Sequence of protein 2:
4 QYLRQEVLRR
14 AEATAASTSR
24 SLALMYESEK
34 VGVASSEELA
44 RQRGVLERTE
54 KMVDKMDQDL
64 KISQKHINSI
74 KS

Sequence of protein 1:
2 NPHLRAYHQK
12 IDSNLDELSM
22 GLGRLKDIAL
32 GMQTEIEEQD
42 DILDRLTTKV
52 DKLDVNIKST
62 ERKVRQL

Contacts between the two chains:
Residue V56 in protein 2 interacts with residue V51 in protein 1 (closest heavy-atom distance 3.7 Å).
Residue E15 in protein 2 interacts with residue Y8 in protein 1 (closest heavy-atom distance 2.4 Å).
Residue L63 in protein 2 interacts with residue N57 in protein 1 (closest heavy-atom distance 3.4 Å).
Residue R46 in protein 2 contacts residue E36 in protein 1 (closest heavy-atom distance 3.3 Å).
Residue Y29 in protein 2 interacts with residue E18 in protein 1 (closest heavy-atom distance 3.3 Å).
Residue E32 in protein 2 interacts with residue I29 in protein 1 (closest heavy-atom distance 4.0 Å).
Residue T21 in protein 2 contacts residue N15 in protein 1 (closest heavy-atom distance 2.9 Å).
Residue L25 in protein 2 interacts with residue N15 in protein 1 (closest heavy-atom distance 3.7 Å).
Residue V56 in protein 2 is in contact with residue L54 in protein 1 (closest heavy-atom distance 3.8 Å).
Residue T52 in protein 2 interacts with residue L47 in protein 1 (closest heavy-atom distance 4.0 Å).
Residue E32 in protein 2 interacts with residue L26 in protein 1 (closest heavy-atom distance 3.4 Å).
Residue E53 in protein 2 contacts residue L47 in protein 1 (closest heavy-atom distance 3.8 Å).
Residue S22 in protein 2 contacts residue N15 in protein 1 (closest heavy-atom distance 3.0 Å).
Residue A18 in protein 2 contacts residue N15 in protein 1 (closest heavy-atom distance 3.4 Å).
Residue E53 in protein 2 is in contact with residue I43 in protein 1 (closest heavy-atom distance 3.4 Å).
Residue M28 in protein 2 contacts residue R25 in protein 1 (closest heavy-atom distance 3.3 Å).
Residue M28 in protein 2 contacts residue L26 in protein 1 (closest heavy-atom distance 3.5 Å).
Residue I70 in protein 2 is in contact with residue T61 in protein 1 (closest heavy-atom distance 3.8 Å).
Residue E53 in protein 2 contacts residue R46 in protein 1 (closest heavy-atom distance 3.1 Å).
Residue R46 in protein 2 contacts residue E39 in protein 1 (closest heavy-atom distance 3.5 Å).
Residue Y29 in protein 2 contacts residue R25 in protein 1 (closest heavy-atom distance 3.4 Å).
Residue V56 in protein 2 is in contact with residue K50 in protein 1 (closest heavy-atom distance 3.9 Å).
Residue L11 in protein 2 contacts residue H4 in protein 1 (closest heavy-atom distance 3.6 Å).
Residue S24 in protein 2 contacts residue L19 in protein 1 (closest heavy-atom distance 3.6 Å).
Residue T17 in protein 2 interacts with residue I12 in protein 1 (closest heavy-atom distance 3.0 Å).
Residue L63 in protein 2 contacts residue L54 in protein 1 (closest heavy-atom distance 3.9 Å).
Residue L11 in protein 2 contacts residue L5 in protein 1 (closest heavy-atom distance 3.8 Å).
Residue G35 in protein 2 interacts with residue M33 in protein 1 (closest heavy-atom distance 3.2 Å).
Residue E53 in protein 2 contacts residue K50 in protein 1 (closest heavy-atom distance 3.7 Å).
Residue V36 in protein 2 interacts with residue I29 in protein 1 (closest heavy-atom distance 3.8 Å).
Residue L25 in protein 2 is in contact with residue E18 in protein 1 (closest heavy-atom distance 3.6 Å).
Residue L11 in protein 2 is in contact with residue Y8 in protein 1 (closest heavy-atom distance 3.8 Å).
Residue I70 in protein 2 interacts with residue L68 in protein 1 (closest heavy-atom distance 3.7 Å).
Residue K74 in protein 2 is in contact with residue Q67 in protein 1 (closest heavy-atom distance 3.9 Å).
Residue E32 in protein 2 contacts residue R25 in protein 1 (closest heavy-atom distance 2.6 Å).
Residue L63 in protein 2 is in contact with residue T61 in protein 1 (closest heavy-atom distance 3.6 Å).
Residue D57 in protein 2 contacts residue K50 in protein 1 (closest heavy-atom distance 3.0 Å).
Residue I70 in protein 2 is in contact with residue K64 in protein 1 (closest heavy-atom distance 4.0 Å).
Residue T21 in protein 2 is in contact with residue L16 in protein 1 (closest heavy-atom distance 3.8 Å).
Residue S38 in protein 2 interacts with residue M33 in protein 1 (closest heavy-atom distance 3.4 Å).
Residue L63 in protein 2 interacts with residue I58 in protein 1 (closest heavy-atom distance 3.5 Å).
Residue R46 in protein 2 is in contact with residue I43 in protein 1 (closest heavy-atom distance 3.6 Å).
Residue S31 in protein 2 is in contact with residue L26 in protein 1 (closest heavy-atom distance 3.8 Å).
Residue L42 in protein 2 interacts with residue Q40 in protein 1 (closest heavy-atom distance 2.7 Å).
Residue L49 in protein 2 interacts with residue L47 in protein 1 (closest heavy-atom distance 3.9 Å).
Residue D60 in protein 2 interacts with residue L54 in protein 1 (closest heavy-atom distance 3.8 Å).
Residue M28 in protein 2 is in contact with residue L19 in protein 1 (closest heavy-atom distance 3.8 Å).
Residue R46 in protein 2 contacts residue Q40 in protein 1 (closest heavy-atom distance 3.2 Å).
Residue Q67 in protein 2 interacts with residue K64 in protein 1 (closest heavy-atom distance 2.5 Å).
Residue G35 in protein 2 contacts residue I29 in protein 1 (closest heavy-atom distance 4.0 Å).
Residue A18 in protein 2 contacts residue I12 in protein 1 (closest heavy-atom distance 3.6 Å).
Residue S39 in protein 2 is in contact with residue M33 in protein 1 (closest heavy-atom distance 3.2 Å).
Residue I70 in protein 2 contacts residue V65 in protein 1 (closest heavy-atom distance 4.1 Å).
Residue A14 in protein 2 contacts residue I12 in protein 1 (closest heavy-atom distance 3.8 Å).
Residue A14 in protein 2 contacts residue Y8 in protein 1 (closest heavy-atom distance 3.8 Å).
Residue L49 in protein 2 interacts with residue L44 in protein 1 (closest heavy-atom distance 3.5 Å).
Residue L25 in protein 2 interacts with residue L19 in protein 1 (closest heavy-atom distance 3.7 Å).
Residue M59 in protein 2 interacts with residue L54 in protein 1 (closest heavy-atom distance 3.5 Å).
Residue M28 in protein 2 interacts with residue G22 in protein 1 (closest heavy-atom distance 3.4 Å).
Residue A14 in protein 2 interacts with residue L5 in protein 1 (closest heavy-atom distance 3.9 Å).

These two protein chains interact to form a complex.